This data describes a binding interaction between two proteins.

Sequence of chain B:
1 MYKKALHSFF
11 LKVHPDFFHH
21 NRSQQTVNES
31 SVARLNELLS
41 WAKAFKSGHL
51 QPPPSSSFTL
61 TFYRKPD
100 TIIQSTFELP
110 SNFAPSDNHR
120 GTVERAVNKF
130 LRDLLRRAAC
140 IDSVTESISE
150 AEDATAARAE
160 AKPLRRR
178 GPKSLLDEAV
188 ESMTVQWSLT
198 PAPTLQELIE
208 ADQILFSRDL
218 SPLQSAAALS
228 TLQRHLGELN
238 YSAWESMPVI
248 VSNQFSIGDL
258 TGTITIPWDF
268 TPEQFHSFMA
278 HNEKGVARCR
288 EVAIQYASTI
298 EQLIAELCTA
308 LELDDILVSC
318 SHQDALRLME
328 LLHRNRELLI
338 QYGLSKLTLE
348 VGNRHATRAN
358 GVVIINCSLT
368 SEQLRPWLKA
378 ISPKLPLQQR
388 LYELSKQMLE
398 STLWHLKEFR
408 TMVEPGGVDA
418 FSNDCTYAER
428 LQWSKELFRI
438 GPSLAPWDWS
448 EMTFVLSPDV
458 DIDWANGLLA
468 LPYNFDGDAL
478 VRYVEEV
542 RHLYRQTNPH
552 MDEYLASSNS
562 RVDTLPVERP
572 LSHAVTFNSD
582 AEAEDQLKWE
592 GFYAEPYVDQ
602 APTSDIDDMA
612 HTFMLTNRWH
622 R

Sequence of chain A:
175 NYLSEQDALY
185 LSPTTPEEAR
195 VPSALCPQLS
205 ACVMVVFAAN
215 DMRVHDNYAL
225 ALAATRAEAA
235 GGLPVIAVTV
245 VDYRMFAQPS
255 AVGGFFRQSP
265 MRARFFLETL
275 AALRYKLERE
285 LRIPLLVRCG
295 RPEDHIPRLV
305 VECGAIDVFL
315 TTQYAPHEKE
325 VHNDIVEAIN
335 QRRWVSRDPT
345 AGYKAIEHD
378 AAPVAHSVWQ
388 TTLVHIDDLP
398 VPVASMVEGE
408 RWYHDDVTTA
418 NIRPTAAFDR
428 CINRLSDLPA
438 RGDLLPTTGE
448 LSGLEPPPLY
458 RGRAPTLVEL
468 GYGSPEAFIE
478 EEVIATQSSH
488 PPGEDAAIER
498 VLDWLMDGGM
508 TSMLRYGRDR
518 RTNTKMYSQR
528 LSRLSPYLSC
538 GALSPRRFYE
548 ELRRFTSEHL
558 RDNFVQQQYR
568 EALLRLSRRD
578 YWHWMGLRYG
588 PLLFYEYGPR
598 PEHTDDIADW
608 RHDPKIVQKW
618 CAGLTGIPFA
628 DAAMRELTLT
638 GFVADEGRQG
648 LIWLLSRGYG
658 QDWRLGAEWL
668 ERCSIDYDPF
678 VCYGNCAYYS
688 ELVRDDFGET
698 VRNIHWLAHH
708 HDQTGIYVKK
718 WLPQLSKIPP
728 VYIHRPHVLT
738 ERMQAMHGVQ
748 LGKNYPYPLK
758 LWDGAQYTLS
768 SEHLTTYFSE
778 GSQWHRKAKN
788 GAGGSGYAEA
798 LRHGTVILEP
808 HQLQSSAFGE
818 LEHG

Residue-level contacts at the interface:
Residue W759 in chain A interacts with residue P571 in chain B (closest heavy-atom distance 3.5 Å).
Residue R732 in chain A contacts residue E569 in chain B (closest heavy-atom distance 3.1 Å).
Residue Y513 in chain A is in contact with residue T613 in chain B (closest heavy-atom distance 3.7 Å).
Residue H734 in chain A is in contact with residue E569 in chain B (closest heavy-atom distance 3.2 Å).
Residue H744 in chain A contacts residue E591 in chain B (closest heavy-atom distance 3.2 Å).
Residue K724 in chain A contacts residue P597 in chain B (closest heavy-atom distance 3.5 Å).
Residue M740 in chain A contacts residue H574 in chain B (closest heavy-atom distance 3.4 Å).
Residue R515 in chain A is in contact with residue H612 in chain B (closest heavy-atom distance 3.0 Å).
Residue I713 in chain A is in contact with residue P603 in chain B (closest heavy-atom distance 3.5 Å).
Residue L756 in chain A contacts residue L556 in chain B (closest heavy-atom distance 2.7 Å).
Residue Y729 in chain A contacts residue W590 in chain B (closest heavy-atom distance 2.3 Å).
Residue G514 in chain A contacts residue H612 in chain B (closest heavy-atom distance 3.0 Å).
Residue V735 in chain A is in contact with residue L572 in chain B (closest heavy-atom distance 3.4 Å).
Residue Y513 in chain A is in contact with residue L616 in chain B (closest heavy-atom distance 3.5 Å).
Residue K757 in chain A contacts residue V568 in chain B (closest heavy-atom distance 3.3 Å).
Residue I713 in chain A contacts residue A602 in chain B (closest heavy-atom distance 3.5 Å).
Residue T772 in chain A contacts residue Y555 in chain B (closest heavy-atom distance 3.4 Å).
Residue K616 in chain A interacts with residue E554 in chain B (closest heavy-atom distance 3.6 Å).
Residue L651 in chain A is in contact with residue L566 in chain B (closest heavy-atom distance 3.7 Å).
Residue R654 in chain A contacts residue T565 in chain B (closest heavy-atom distance 3.2 Å).
Residue L756 in chain A contacts residue E554 in chain B (closest heavy-atom distance 3.4 Å).
Residue K612 in chain A contacts residue E554 in chain B (closest heavy-atom distance 3.7 Å).
Residue Y524 in chain A contacts residue P603 in chain B (closest heavy-atom distance 3.2 Å).
Residue T773 in chain A is in contact with residue E554 in chain B (closest heavy-atom distance 3.3 Å).
Residue L758 in chain A is in contact with residue Y555 in chain B (closest heavy-atom distance 3.7 Å).
Residue S776 in chain A is in contact with residue E554 in chain B (closest heavy-atom distance 3.6 Å).
Residue P755 in chain A interacts with residue Y555 in chain B (closest heavy-atom distance 3.2 Å).
Residue R512 in chain A is in contact with residue D609 in chain B (closest heavy-atom distance 3.6 Å).
Residue W759 in chain A interacts with residue E569 in chain B (closest heavy-atom distance 3.7 Å).
Residue S723 in chain A is in contact with residue V599 in chain B (closest heavy-atom distance 3.7 Å).
Residue L758 in chain A contacts residue V568 in chain B (closest heavy-atom distance 3.5 Å).
Residue Y754 in chain A contacts residue Y555 in chain B (closest heavy-atom distance 3.4 Å).
Residue M743 in chain A interacts with residue F593 in chain B (closest heavy-atom distance 3.6 Å).
Residue W650 in chain A is in contact with residue T565 in chain B (closest heavy-atom distance 3.7 Å).
Residue W759 in chain A contacts residue S558 in chain B (closest heavy-atom distance 3.2 Å).
Residue V735 in chain A interacts with residue R570 in chain B (closest heavy-atom distance 3.6 Å).
Residue M740 in chain A interacts with residue E591 in chain B (closest heavy-atom distance 3.7 Å).
Residue L758 in chain A contacts residue S558 in chain B (closest heavy-atom distance 3.0 Å).
Residue W759 in chain A interacts with residue V568 in chain B (closest heavy-atom distance 3.7 Å).
Residue D760 in chain A contacts residue S558 in chain B (closest heavy-atom distance 2.8 Å).
Residue R739 in chain A interacts with residue E591 in chain B (closest heavy-atom distance 3.0 Å).
Residue M743 in chain A is in contact with residue E591 in chain B (closest heavy-atom distance 3.6 Å).
Residue H702 in chain A is in contact with residue P567 in chain B (closest heavy-atom distance 2.6 Å).
Residue T737 in chain A interacts with residue L572 in chain B (closest heavy-atom distance 3.6 Å).
Residue K612 in chain A is in contact with residue D553 in chain B (closest heavy-atom distance 2.9 Å).
Residue G655 in chain A contacts residue L566 in chain B (closest heavy-atom distance 3.7 Å).
Residue K522 in chain A interacts with residue D606 in chain B (closest heavy-atom distance 3.4 Å).
Residue I613 in chain A contacts residue E554 in chain B (closest heavy-atom distance 3.5 Å).
Residue I713 in chain A is in contact with residue D600 in chain B (closest heavy-atom distance 3.3 Å).
Residue K616 in chain A is in contact with residue Y555 in chain B (closest heavy-atom distance 3.4 Å).
Residue L756 in chain A contacts residue Y555 in chain B (closest heavy-atom distance 3.6 Å).
Residue G514 in chain A interacts with residue L616 in chain B (closest heavy-atom distance 3.8 Å).
Residue K757 in chain A interacts with residue L566 in chain B (closest heavy-atom distance 3.8 Å).
Residue N700 in chain A interacts with residue P567 in chain B (closest heavy-atom distance 3.7 Å).
Residue L771 in chain A interacts with residue H551 in chain B (closest heavy-atom distance 3.5 Å).
Residue L758 in chain A interacts with residue L556 in chain B (closest heavy-atom distance 3.0 Å).
Residue Q763 in chain A interacts with residue A557 in chain B (closest heavy-atom distance 3.5 Å).
Residue I701 in chain A is in contact with residue L566 in chain B (closest heavy-atom distance 3.7 Å).
Residue Y774 in chain A interacts with residue E554 in chain B (closest heavy-atom distance 3.2 Å).
Residue D760 in chain A interacts with residue R570 in chain B (closest heavy-atom distance 2.6 Å).